These two protein chains interact to form a complex.

Residue-level contacts at the interface:
Residue K65 in the first protein is in contact with residue L9 in the second protein (closest heavy-atom distance 3.5 Å).
Residue V79 in the first protein interacts with residue H6 in the second protein (closest heavy-atom distance 4.7 Å).
Residue L242 in the first protein interacts with residue L8 in the second protein (closest heavy-atom distance 4.5 Å).
Residue I61 in the first protein interacts with residue L9 in the second protein (closest heavy-atom distance 3.7 Å).
Residue E245 in the first protein interacts with residue K3 in the second protein (closest heavy-atom distance 3.3 Å).
Residue N62 in the first protein contacts residue L8 in the second protein (closest heavy-atom distance 4.6 Å).
Residue L75 in the first protein is in contact with residue L9 in the second protein (closest heavy-atom distance 4.0 Å).
Residue Q78 in the first protein is in contact with residue L9 in the second protein (closest heavy-atom distance 3.9 Å).
Residue E245 in the first protein contacts residue L5 in the second protein (closest heavy-atom distance 3.5 Å).
Residue L242 in the first protein interacts with residue L5 in the second protein (closest heavy-atom distance 4.2 Å).
Residue E83 in the first protein is in contact with residue L5 in the second protein (closest heavy-atom distance 3.6 Å).
Residue L82 in the first protein interacts with residue L5 in the second protein (closest heavy-atom distance 3.9 Å).
Residue L75 in the first protein is in contact with residue Q10 in the second protein (closest heavy-atom distance 4.9 Å).
Residue L75 in the first protein interacts with residue H6 in the second protein (closest heavy-atom distance 4.1 Å).
Residue D241 in the first protein interacts with residue I4 in the second protein (closest heavy-atom distance 3.6 Å).
Residue V79 in the first protein contacts residue L9 in the second protein (closest heavy-atom distance 3.8 Å).
Residue K65 in the first protein is in contact with residue L8 in the second protein (closest heavy-atom distance 3.5 Å).
Residue E245 in the first protein interacts with residue I4 in the second protein (closest heavy-atom distance 2.8 Å).
Residue L242 in the first protein is in contact with residue I4 in the second protein (closest heavy-atom distance 3.6 Å).
Residue L82 in the first protein contacts residue L9 in the second protein (closest heavy-atom distance 4.0 Å).
Residue V79 in the first protein interacts with residue L5 in the second protein (closest heavy-atom distance 3.8 Å).
Residue I61 in the first protein interacts with residue L8 in the second protein (closest heavy-atom distance 3.6 Å).
Residue V58 in the first protein contacts residue L8 in the second protein (closest heavy-atom distance 4.5 Å).
Residue M246 in the first protein is in contact with residue L5 in the second protein (closest heavy-atom distance 4.0 Å).
Residue I61 in the first protein is in contact with residue L5 in the second protein (closest heavy-atom distance 3.6 Å).
Residue F70 in the first protein interacts with residue L9 in the second protein (closest heavy-atom distance 4.3 Å).

Sequence of the second protein:
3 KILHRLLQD

Sequence of the first protein:
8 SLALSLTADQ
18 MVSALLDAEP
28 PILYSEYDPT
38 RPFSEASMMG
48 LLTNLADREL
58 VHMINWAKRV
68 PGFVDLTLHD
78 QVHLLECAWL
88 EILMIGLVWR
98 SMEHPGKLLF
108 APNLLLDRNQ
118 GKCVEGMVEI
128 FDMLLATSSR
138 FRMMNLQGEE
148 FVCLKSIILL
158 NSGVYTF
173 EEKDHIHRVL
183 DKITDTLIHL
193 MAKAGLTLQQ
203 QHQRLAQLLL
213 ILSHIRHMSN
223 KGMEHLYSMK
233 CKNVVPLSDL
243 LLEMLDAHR